These two protein chains interact to form a complex.

Interface contacts:
Residue Y4 in the first protein interacts with residue G123 in the second protein (closest heavy-atom distance 3.8 Å).

Sequence of the second protein:
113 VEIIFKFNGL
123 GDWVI

Sequence of the first protein:
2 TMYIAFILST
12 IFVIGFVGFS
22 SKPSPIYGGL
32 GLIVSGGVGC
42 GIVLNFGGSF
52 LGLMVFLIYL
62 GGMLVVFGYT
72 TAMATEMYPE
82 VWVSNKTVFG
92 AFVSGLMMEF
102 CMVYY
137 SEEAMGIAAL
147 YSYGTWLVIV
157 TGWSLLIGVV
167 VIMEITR